Sequence of the first protein:
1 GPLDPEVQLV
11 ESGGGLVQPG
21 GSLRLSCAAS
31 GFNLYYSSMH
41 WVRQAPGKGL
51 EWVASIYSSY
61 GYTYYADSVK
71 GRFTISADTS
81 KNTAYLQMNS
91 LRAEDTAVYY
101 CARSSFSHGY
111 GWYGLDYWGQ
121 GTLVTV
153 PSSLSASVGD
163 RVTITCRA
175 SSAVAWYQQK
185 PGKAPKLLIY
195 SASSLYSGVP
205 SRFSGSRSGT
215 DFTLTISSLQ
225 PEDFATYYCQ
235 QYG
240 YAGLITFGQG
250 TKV

Residue-level contacts at the interface:
Residue R262 in the second protein is in contact with residue S105 in the first protein (closest heavy-atom distance 3.3 Å).
Residue E296 in the second protein is in contact with residue H108 in the first protein (closest heavy-atom distance 3.0 Å).
Residue I224 in the second protein contacts residue Y194 in the first protein (closest heavy-atom distance 3.8 Å).
Residue F260 in the second protein contacts residue Y113 in the first protein (closest heavy-atom distance 3.6 Å).
Residue F264 in the second protein interacts with residue R103 in the first protein (closest heavy-atom distance 4.0 Å).
Residue R222 in the second protein interacts with residue L199 in the first protein (closest heavy-atom distance 4.2 Å).
Residue R222 in the second protein contacts residue S198 in the first protein (closest heavy-atom distance 3.8 Å).
Residue V263 in the second protein contacts residue V7 in the first protein (closest heavy-atom distance 3.9 Å).
Residue V225 in the second protein contacts residue Y113 in the first protein (closest heavy-atom distance 3.6 Å).
Residue R262 in the second protein contacts residue D116 in the first protein (closest heavy-atom distance 2.2 Å).
Residue V263 in the second protein is in contact with residue R103 in the first protein (closest heavy-atom distance 3.2 Å).
Residue D194 in the second protein contacts residue A177 in the first protein (closest heavy-atom distance 3.0 Å).
Residue F258 in the second protein contacts residue H108 in the first protein (closest heavy-atom distance 3.2 Å).
Residue N265 in the second protein is in contact with residue G31 in the first protein (closest heavy-atom distance 2.9 Å).
Residue L293 in the second protein contacts residue G109 in the first protein (closest heavy-atom distance 3.5 Å).
Residue E296 in the second protein interacts with residue S107 in the first protein (closest heavy-atom distance 3.9 Å).
Residue L293 in the second protein contacts residue Y113 in the first protein (closest heavy-atom distance 3.4 Å).
Residue F260 in the second protein contacts residue H108 in the first protein (closest heavy-atom distance 3.3 Å).
Residue T223 in the second protein interacts with residue S195 in the first protein (closest heavy-atom distance 3.7 Å).
Residue E261 in the second protein contacts residue H108 in the first protein (closest heavy-atom distance 4.1 Å).
Residue D194 in the second protein contacts residue S195 in the first protein (closest heavy-atom distance 2.9 Å).
Residue F264 in the second protein is in contact with residue N33 in the first protein (closest heavy-atom distance 3.9 Å).
Residue S291 in the second protein is in contact with residue S107 in the first protein (closest heavy-atom distance 4.2 Å).
Residue N265 in the second protein contacts residue F32 in the first protein (closest heavy-atom distance 3.4 Å).
Residue V263 in the second protein interacts with residue F32 in the first protein (closest heavy-atom distance 3.8 Å).
Residue P266 in the second protein contacts residue Y36 in the first protein (closest heavy-atom distance 3.6 Å).
Residue D295 in the second protein contacts residue H108 in the first protein (closest heavy-atom distance 3.6 Å).
Residue I298 in the second protein interacts with residue Y36 in the first protein (closest heavy-atom distance 3.4 Å).
Residue T292 in the second protein interacts with residue H108 in the first protein (closest heavy-atom distance 3.4 Å).
Residue F264 in the second protein interacts with residue S107 in the first protein (closest heavy-atom distance 3.1 Å).
Residue V263 in the second protein contacts residue G31 in the first protein (closest heavy-atom distance 3.6 Å).
Residue V221 in the second protein contacts residue S197 in the first protein (closest heavy-atom distance 4.1 Å).
Residue F264 in the second protein contacts residue Y36 in the first protein (closest heavy-atom distance 3.6 Å).
Residue S291 in the second protein contacts residue G109 in the first protein (closest heavy-atom distance 3.7 Å).
Residue Q197 in the second protein is in contact with residue S197 in the first protein (closest heavy-atom distance 4.1 Å).
Residue V263 in the second protein interacts with residue E6 in the first protein (closest heavy-atom distance 4.1 Å).
Residue F264 in the second protein is in contact with residue H108 in the first protein (closest heavy-atom distance 4.0 Å).
Residue S288 in the second protein contacts residue Y36 in the first protein (closest heavy-atom distance 4.2 Å).
Residue R262 in the second protein contacts residue R103 in the first protein (closest heavy-atom distance 2.5 Å).
Residue I224 in the second protein interacts with residue S198 in the first protein (closest heavy-atom distance 3.5 Å).
Residue T223 in the second protein contacts residue S197 in the first protein (closest heavy-atom distance 4.1 Å).
Residue F260 in the second protein contacts residue S105 in the first protein (closest heavy-atom distance 4.0 Å).
Residue S291 in the second protein contacts residue Y110 in the first protein (closest heavy-atom distance 3.1 Å).
Residue T292 in the second protein interacts with residue G109 in the first protein (closest heavy-atom distance 3.3 Å).
Residue R262 in the second protein contacts residue Y194 in the first protein (closest heavy-atom distance 3.4 Å).
Residue N265 in the second protein is in contact with residue N33 in the first protein (closest heavy-atom distance 2.8 Å).
Residue V225 in the second protein contacts residue Y194 in the first protein (closest heavy-atom distance 3.3 Å).
Residue R222 in the second protein interacts with residue S197 in the first protein (closest heavy-atom distance 3.1 Å).
Residue R262 in the second protein is in contact with residue Y200 in the first protein (closest heavy-atom distance 3.9 Å).
Residue L148 in the second protein contacts residue Y113 in the first protein (closest heavy-atom distance 3.8 Å).
Residue E296 in the second protein contacts residue Y36 in the first protein (closest heavy-atom distance 3.6 Å).
Residue R262 in the second protein contacts residue Y113 in the first protein (closest heavy-atom distance 3.0 Å).
Residue S291 in the second protein contacts residue H108 in the first protein (closest heavy-atom distance 2.1 Å).
Residue K294 in the second protein interacts with residue H108 in the first protein (closest heavy-atom distance 4.3 Å).
Residue L293 in the second protein interacts with residue H108 in the first protein (closest heavy-atom distance 4.2 Å).
Residue P266 in the second protein is in contact with residue N33 in the first protein (closest heavy-atom distance 3.7 Å).
Residue V263 in the second protein is in contact with residue Y117 in the first protein (closest heavy-atom distance 3.8 Å).
Residue G259 in the second protein is in contact with residue H108 in the first protein (closest heavy-atom distance 3.5 Å).
Residue T223 in the second protein interacts with residue S198 in the first protein (closest heavy-atom distance 2.8 Å).
Residue T223 in the second protein is in contact with residue Y194 in the first protein (closest heavy-atom distance 4.1 Å).

The following describes two proteins that form a bound complex.

Sequence of the second protein:
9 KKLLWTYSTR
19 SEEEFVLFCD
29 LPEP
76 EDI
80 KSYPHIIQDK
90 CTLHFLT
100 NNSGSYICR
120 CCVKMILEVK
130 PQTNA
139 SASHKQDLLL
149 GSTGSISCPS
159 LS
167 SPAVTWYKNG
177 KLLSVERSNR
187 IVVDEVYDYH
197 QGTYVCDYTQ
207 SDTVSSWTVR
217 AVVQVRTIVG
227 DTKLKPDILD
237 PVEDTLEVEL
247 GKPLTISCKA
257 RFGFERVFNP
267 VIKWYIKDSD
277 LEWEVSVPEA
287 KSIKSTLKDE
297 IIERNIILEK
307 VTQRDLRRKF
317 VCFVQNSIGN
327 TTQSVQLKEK